Contacts between the two chains:
Residue P264 in the first protein interacts with residue R87 in the second protein (closest heavy-atom distance 3.5 Å).
Residue I483 in the first protein contacts residue L83 in the second protein (closest heavy-atom distance 3.8 Å).
Residue L199 in the first protein is in contact with residue Y17 in the second protein (closest heavy-atom distance 3.8 Å).
Residue Y482 in the first protein is in contact with residue L83 in the second protein (closest heavy-atom distance 4.4 Å).
Residue Y484 in the first protein interacts with residue R87 in the second protein (closest heavy-atom distance 4.0 Å).
Residue C267 in the first protein contacts residue R87 in the second protein (closest heavy-atom distance 3.2 Å).
Residue I483 in the first protein is in contact with residue Y82 in the second protein (closest heavy-atom distance 4.4 Å).
Residue W477 in the first protein interacts with residue E28 in the second protein (closest heavy-atom distance 3.6 Å).
Residue N480 in the first protein contacts residue Q34 in the second protein (closest heavy-atom distance 3.2 Å).
Residue P264 in the first protein is in contact with residue L83 in the second protein (closest heavy-atom distance 4.4 Å).
Residue F49 in the first protein is in contact with residue P7 in the second protein (closest heavy-atom distance 4.0 Å).
Residue L265 in the first protein interacts with residue R87 in the second protein (closest heavy-atom distance 4.1 Å).
Residue W477 in the first protein contacts residue R32 in the second protein (closest heavy-atom distance 4.0 Å).
Residue Y484 in the first protein contacts residue L83 in the second protein (closest heavy-atom distance 3.2 Å).
Residue I483 in the first protein contacts residue Q80 in the second protein (closest heavy-atom distance 3.4 Å).
Residue V479 in the first protein contacts residue L79 in the second protein (closest heavy-atom distance 3.7 Å).
Residue Y476 in the first protein interacts with residue F35 in the second protein (closest heavy-atom distance 3.8 Å).
Residue I195 in the first protein is in contact with residue R24 in the second protein (closest heavy-atom distance 4.3 Å).
Residue I483 in the first protein contacts residue G84 in the second protein (closest heavy-atom distance 4.2 Å).
Residue I195 in the first protein is in contact with residue H20 in the second protein (closest heavy-atom distance 3.4 Å).
Residue Y484 in the first protein is in contact with residue N88 in the second protein (closest heavy-atom distance 2.7 Å).
Residue N198 in the first protein contacts residue L83 in the second protein (closest heavy-atom distance 3.8 Å).
Residue W477 in the first protein is in contact with residue T31 in the second protein (closest heavy-atom distance 3.5 Å).
Residue E268 in the first protein interacts with residue R87 in the second protein (closest heavy-atom distance 2.7 Å).
Residue N481 in the first protein contacts residue L83 in the second protein (closest heavy-atom distance 3.7 Å).
Residue Y472 in the first protein contacts residue F35 in the second protein (closest heavy-atom distance 3.8 Å).
Residue N480 in the first protein is in contact with residue L79 in the second protein (closest heavy-atom distance 4.5 Å).
Residue N198 in the first protein interacts with residue Y82 in the second protein (closest heavy-atom distance 3.8 Å).
Residue N480 in the first protein contacts residue T31 in the second protein (closest heavy-atom distance 3.0 Å).
Residue I486 in the first protein interacts with residue Q80 in the second protein (closest heavy-atom distance 4.0 Å).
Residue I485 in the first protein is in contact with residue Q80 in the second protein (closest heavy-atom distance 3.2 Å).
Residue F49 in the first protein contacts residue Q5 in the second protein (closest heavy-atom distance 4.3 Å).
Residue L199 in the first protein interacts with residue Q86 in the second protein (closest heavy-atom distance 3.3 Å).
Residue N198 in the first protein contacts residue Q27 in the second protein (closest heavy-atom distance 4.3 Å).
Residue N51 in the first protein is in contact with residue Q27 in the second protein (closest heavy-atom distance 3.9 Å).
Residue S50 in the first protein contacts residue E28 in the second protein (closest heavy-atom distance 3.7 Å).
Residue N51 in the first protein interacts with residue Y82 in the second protein (closest heavy-atom distance 4.3 Å).
Residue N480 in the first protein contacts residue Y82 in the second protein (closest heavy-atom distance 3.9 Å).
Residue I483 in the first protein interacts with residue G81 in the second protein (closest heavy-atom distance 3.3 Å).
Residue I486 in the first protein contacts residue Y30 in the second protein (closest heavy-atom distance 4.0 Å).
Residue S52 in the first protein interacts with residue E28 in the second protein (closest heavy-atom distance 3.8 Å).
Residue N51 in the first protein is in contact with residue R24 in the second protein (closest heavy-atom distance 3.2 Å).
Residue N51 in the first protein contacts residue E28 in the second protein (closest heavy-atom distance 2.9 Å).
Residue F49 in the first protein interacts with residue R32 in the second protein (closest heavy-atom distance 3.7 Å).
Residue N198 in the first protein interacts with residue R87 in the second protein (closest heavy-atom distance 3.3 Å).
Residue I486 in the first protein interacts with residue N88 in the second protein (closest heavy-atom distance 4.2 Å).
Residue F200 in the first protein interacts with residue R87 in the second protein (closest heavy-atom distance 4.1 Å).
Residue N480 in the first protein contacts residue G81 in the second protein (closest heavy-atom distance 3.2 Å).
Residue E268 in the first protein contacts residue N88 in the second protein (closest heavy-atom distance 4.4 Å).
Residue C267 in the first protein is in contact with residue L83 in the second protein (closest heavy-atom distance 3.7 Å).
Residue Y484 in the first protein interacts with residue G84 in the second protein (closest heavy-atom distance 3.8 Å).
Residue S322 in the first protein contacts residue L79 in the second protein (closest heavy-atom distance 3.4 Å).
Residue N480 in the first protein contacts residue Q80 in the second protein (closest heavy-atom distance 4.5 Å).
Residue I485 in the first protein interacts with residue L79 in the second protein (closest heavy-atom distance 4.0 Å).
Residue N481 in the first protein contacts residue Y82 in the second protein (closest heavy-atom distance 3.1 Å).
Residue L199 in the first protein is in contact with residue V23 in the second protein (closest heavy-atom distance 3.9 Å).
Residue I486 in the first protein is in contact with residue G84 in the second protein (closest heavy-atom distance 3.6 Å).
Residue V201 in the first protein is in contact with residue R87 in the second protein (closest heavy-atom distance 3.3 Å).
Residue N196 in the first protein contacts residue H20 in the second protein (closest heavy-atom distance 4.1 Å).
Residue Q207 in the first protein contacts residue R87 in the second protein (closest heavy-atom distance 4.1 Å).

Sequence of the first protein:
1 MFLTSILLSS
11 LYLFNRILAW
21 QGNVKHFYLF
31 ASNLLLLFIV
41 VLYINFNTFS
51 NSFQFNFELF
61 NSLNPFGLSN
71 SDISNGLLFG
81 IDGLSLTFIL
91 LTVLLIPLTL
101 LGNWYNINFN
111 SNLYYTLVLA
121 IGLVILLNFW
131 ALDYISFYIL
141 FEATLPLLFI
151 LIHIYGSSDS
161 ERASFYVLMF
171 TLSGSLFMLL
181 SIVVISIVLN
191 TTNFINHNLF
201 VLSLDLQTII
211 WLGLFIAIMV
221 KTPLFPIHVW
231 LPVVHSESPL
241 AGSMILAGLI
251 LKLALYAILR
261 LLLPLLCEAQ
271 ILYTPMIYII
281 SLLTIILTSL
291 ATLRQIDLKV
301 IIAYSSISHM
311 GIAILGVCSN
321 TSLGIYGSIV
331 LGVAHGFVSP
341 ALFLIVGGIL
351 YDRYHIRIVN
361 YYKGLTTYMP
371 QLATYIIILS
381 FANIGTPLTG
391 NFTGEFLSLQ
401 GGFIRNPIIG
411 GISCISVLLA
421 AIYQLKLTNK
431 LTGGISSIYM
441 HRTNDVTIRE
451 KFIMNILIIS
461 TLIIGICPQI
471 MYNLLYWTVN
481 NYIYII

Sequence of the second protein:
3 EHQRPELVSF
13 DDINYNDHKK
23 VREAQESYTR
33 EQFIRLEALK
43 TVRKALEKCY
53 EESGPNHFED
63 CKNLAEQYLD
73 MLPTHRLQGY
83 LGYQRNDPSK

These two protein chains interact to form a complex.